Sequence of protein 1:
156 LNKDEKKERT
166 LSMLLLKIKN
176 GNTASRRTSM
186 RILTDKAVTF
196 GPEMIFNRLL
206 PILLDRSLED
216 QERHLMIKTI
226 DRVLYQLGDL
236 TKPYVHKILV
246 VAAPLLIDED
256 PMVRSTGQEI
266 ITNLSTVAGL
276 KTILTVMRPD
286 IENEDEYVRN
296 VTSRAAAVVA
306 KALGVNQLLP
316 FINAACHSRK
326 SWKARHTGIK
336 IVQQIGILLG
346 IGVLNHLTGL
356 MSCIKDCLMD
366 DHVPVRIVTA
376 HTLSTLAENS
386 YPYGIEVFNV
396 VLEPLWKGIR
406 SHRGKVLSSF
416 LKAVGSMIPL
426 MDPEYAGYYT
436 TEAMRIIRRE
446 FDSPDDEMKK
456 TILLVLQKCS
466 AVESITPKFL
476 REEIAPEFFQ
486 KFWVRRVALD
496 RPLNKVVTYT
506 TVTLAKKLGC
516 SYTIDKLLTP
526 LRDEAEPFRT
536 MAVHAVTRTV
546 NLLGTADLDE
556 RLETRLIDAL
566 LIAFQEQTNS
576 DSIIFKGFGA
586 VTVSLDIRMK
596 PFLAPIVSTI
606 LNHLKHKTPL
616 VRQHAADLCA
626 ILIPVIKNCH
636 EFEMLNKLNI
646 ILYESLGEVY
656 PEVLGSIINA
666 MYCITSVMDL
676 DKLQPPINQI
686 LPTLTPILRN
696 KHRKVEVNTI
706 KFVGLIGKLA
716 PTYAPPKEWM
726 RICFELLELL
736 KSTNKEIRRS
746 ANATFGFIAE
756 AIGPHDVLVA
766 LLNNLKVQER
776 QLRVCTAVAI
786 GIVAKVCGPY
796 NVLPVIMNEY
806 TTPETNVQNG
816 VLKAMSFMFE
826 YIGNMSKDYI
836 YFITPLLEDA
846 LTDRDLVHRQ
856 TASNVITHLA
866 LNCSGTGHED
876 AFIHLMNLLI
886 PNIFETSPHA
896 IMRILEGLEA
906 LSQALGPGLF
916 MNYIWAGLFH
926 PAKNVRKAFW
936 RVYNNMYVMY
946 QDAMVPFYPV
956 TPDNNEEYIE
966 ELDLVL

Sequence of protein 2:
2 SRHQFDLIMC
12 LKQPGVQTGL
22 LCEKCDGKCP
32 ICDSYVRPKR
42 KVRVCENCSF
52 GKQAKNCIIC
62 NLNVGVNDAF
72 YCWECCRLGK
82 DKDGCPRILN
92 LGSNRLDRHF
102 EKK

These two protein chains interact to form a complex.

Contacts between the two chains:
Residue D215 in protein 1 interacts with residue F101 in protein 2 (closest heavy-atom distance 4.6 Å).
Residue I346 in protein 1 contacts residue F51 in protein 2 (closest heavy-atom distance 4.5 Å).
Residue M944 in protein 1 interacts with residue L79 in protein 2 (closest heavy-atom distance 4.5 Å).
Residue Q216 in protein 1 is in contact with residue F101 in protein 2 (closest heavy-atom distance 4.1 Å).
Residue E825 in protein 1 contacts residue V37 in protein 2 (closest heavy-atom distance 4.9 Å).
Residue H219 in protein 1 contacts residue F101 in protein 2 (closest heavy-atom distance 4.9 Å).